Sequence of protein 1:
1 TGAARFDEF

This data describes a binding interaction between two proteins.

Interface contacts:
Residue E62 in protein 2 is in contact with residue G2 in protein 1 (closest heavy-atom distance 3.0 Å).
Residue K145 in protein 2 interacts with residue F9 in protein 1 (closest heavy-atom distance 3.0 Å).
Residue T142 in protein 2 interacts with residue E8 in protein 1 (closest heavy-atom distance 4.4 Å).
Residue L4 in protein 2 interacts with residue T1 in protein 1 (closest heavy-atom distance 4.3 Å).
Residue I141 in protein 2 interacts with residue F9 in protein 1 (closest heavy-atom distance 4.6 Å).
Residue R154 in protein 2 is in contact with residue D7 in protein 1 (closest heavy-atom distance 2.9 Å).
Residue N69 in protein 2 interacts with residue A3 in protein 1 (closest heavy-atom distance 2.9 Å).
Residue Y158 in protein 2 interacts with residue A3 in protein 1 (closest heavy-atom distance 3.6 Å).
Residue W166 in protein 2 contacts residue T1 in protein 1 (closest heavy-atom distance 3.4 Å).
Residue N69 in protein 2 interacts with residue R5 in protein 1 (closest heavy-atom distance 2.8 Å).
Residue Y58 in protein 2 contacts residue T1 in protein 1 (closest heavy-atom distance 3.2 Å).
Residue Y6 in protein 2 contacts residue A3 in protein 1 (closest heavy-atom distance 4.7 Å).
Residue R65 in protein 2 contacts residue A3 in protein 1 (closest heavy-atom distance 3.0 Å).
Residue F73 in protein 2 contacts residue R5 in protein 1 (closest heavy-atom distance 3.4 Å).
Residue W146 in protein 2 contacts residue D7 in protein 1 (closest heavy-atom distance 3.4 Å).
Residue W113 in protein 2 is in contact with residue R5 in protein 1 (closest heavy-atom distance 4.9 Å).
Residue Y170 in protein 2 interacts with residue T1 in protein 1 (closest heavy-atom distance 2.7 Å).
Residue Y83 in protein 2 is in contact with residue F9 in protein 1 (closest heavy-atom distance 2.6 Å).
Residue D76 in protein 2 interacts with residue E8 in protein 1 (closest heavy-atom distance 3.4 Å).
Residue A151 in protein 2 is in contact with residue D7 in protein 1 (closest heavy-atom distance 3.7 Å).
Residue Y122 in protein 2 is in contact with residue F9 in protein 1 (closest heavy-atom distance 3.5 Å).
Residue W146 in protein 2 contacts residue F9 in protein 1 (closest heavy-atom distance 3.9 Å).
Residue Y6 in protein 2 contacts residue G2 in protein 1 (closest heavy-atom distance 3.3 Å).
Residue R61 in protein 2 interacts with residue T1 in protein 1 (closest heavy-atom distance 4.3 Å).
Residue T79 in protein 2 contacts residue F9 in protein 1 (closest heavy-atom distance 3.9 Å).
Residue E23 in protein 2 contacts residue A3 in protein 1 (closest heavy-atom distance 5.0 Å).
Residue E162 in protein 2 is in contact with residue G2 in protein 1 (closest heavy-atom distance 3.6 Å).
Residue N69 in protein 2 is in contact with residue A4 in protein 1 (closest heavy-atom distance 3.5 Å).
Residue R65 in protein 2 is in contact with residue A4 in protein 1 (closest heavy-atom distance 4.0 Å).
Residue W113 in protein 2 is in contact with residue A4 in protein 1 (closest heavy-atom distance 3.6 Å).
Residue R65 in protein 2 is in contact with residue G2 in protein 1 (closest heavy-atom distance 3.4 Å).
Residue D76 in protein 2 contacts residue R5 in protein 1 (closest heavy-atom distance 2.5 Å).
Residue A98 in protein 2 interacts with residue A3 in protein 1 (closest heavy-atom distance 4.1 Å).
Residue L94 in protein 2 contacts residue F9 in protein 1 (closest heavy-atom distance 3.6 Å).
Residue W146 in protein 2 contacts residue R5 in protein 1 (closest heavy-atom distance 4.1 Å).
Residue S72 in protein 2 interacts with residue R5 in protein 1 (closest heavy-atom distance 3.6 Å).
Residue W96 in protein 2 interacts with residue A3 in protein 1 (closest heavy-atom distance 3.5 Å).
Residue E162 in protein 2 interacts with residue T1 in protein 1 (closest heavy-atom distance 2.9 Å).
Residue D76 in protein 2 interacts with residue F9 in protein 1 (closest heavy-atom distance 2.9 Å).
Residue R65 in protein 2 is in contact with residue T1 in protein 1 (closest heavy-atom distance 4.9 Å).
Residue A149 in protein 2 interacts with residue D7 in protein 1 (closest heavy-atom distance 3.3 Å).
Residue D76 in protein 2 interacts with residue D7 in protein 1 (closest heavy-atom distance 4.7 Å).
Residue Y6 in protein 2 contacts residue T1 in protein 1 (closest heavy-atom distance 3.2 Å).
Residue Y158 in protein 2 is in contact with residue G2 in protein 1 (closest heavy-atom distance 3.3 Å).
Residue V75 in protein 2 contacts residue E8 in protein 1 (closest heavy-atom distance 4.0 Å).
Residue R154 in protein 2 contacts residue F6 in protein 1 (closest heavy-atom distance 3.8 Å).
Residue T79 in protein 2 is in contact with residue E8 in protein 1 (closest heavy-atom distance 4.6 Å).
Residue Y158 in protein 2 is in contact with residue T1 in protein 1 (closest heavy-atom distance 2.7 Å).
Residue E62 in protein 2 interacts with residue T1 in protein 1 (closest heavy-atom distance 3.3 Å).
Residue W96 in protein 2 interacts with residue R5 in protein 1 (closest heavy-atom distance 3.6 Å).
Residue W113 in protein 2 interacts with residue A3 in protein 1 (closest heavy-atom distance 3.6 Å).
Residue K145 in protein 2 is in contact with residue E8 in protein 1 (closest heavy-atom distance 3.8 Å).
Residue T142 in protein 2 interacts with residue F9 in protein 1 (closest heavy-atom distance 2.7 Å).
Residue F115 in protein 2 interacts with residue F9 in protein 1 (closest heavy-atom distance 3.5 Å).
Residue W96 in protein 2 interacts with residue A4 in protein 1 (closest heavy-atom distance 4.2 Å).
Residue F115 in protein 2 is in contact with residue R5 in protein 1 (closest heavy-atom distance 3.7 Å).
Residue W146 in protein 2 interacts with residue E8 in protein 1 (closest heavy-atom distance 2.9 Å).

Sequence of protein 2:
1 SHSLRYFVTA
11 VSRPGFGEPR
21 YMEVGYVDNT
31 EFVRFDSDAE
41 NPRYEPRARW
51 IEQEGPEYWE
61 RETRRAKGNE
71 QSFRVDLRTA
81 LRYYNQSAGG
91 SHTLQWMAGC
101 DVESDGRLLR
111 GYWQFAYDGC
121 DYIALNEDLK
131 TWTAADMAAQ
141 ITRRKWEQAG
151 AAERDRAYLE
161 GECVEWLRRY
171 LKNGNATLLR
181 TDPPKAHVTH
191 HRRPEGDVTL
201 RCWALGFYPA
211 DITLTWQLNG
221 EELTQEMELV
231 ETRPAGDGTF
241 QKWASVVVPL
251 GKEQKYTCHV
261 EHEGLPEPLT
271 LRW